Contacts between the two chains:
Residue I52 in chain A is in contact with residue F15 in chain B (closest heavy-atom distance 4.5 Å).
Residue I100 in chain A is in contact with residue I9 in chain B (closest heavy-atom distance 4.1 Å).
Residue G101 in chain A contacts residue R8 in chain B (closest heavy-atom distance 3.9 Å).
Residue R99 in chain A interacts with residue I9 in chain B (closest heavy-atom distance 2.9 Å).
Residue L57 in chain A contacts residue F15 in chain B (closest heavy-atom distance 4.6 Å).
Residue G101 in chain A interacts with residue I9 in chain B (closest heavy-atom distance 3.9 Å).
Residue I52 in chain A interacts with residue I9 in chain B (closest heavy-atom distance 3.6 Å).
Residue N59 in chain A contacts residue Q13 in chain B (closest heavy-atom distance 2.9 Å).
Residue G101 in chain A interacts with residue I7 in chain B (closest heavy-atom distance 3.7 Å).
Residue I31 in chain A is in contact with residue I9 in chain B (closest heavy-atom distance 3.8 Å).
Residue G33 in chain A is in contact with residue I9 in chain B (closest heavy-atom distance 4.0 Å).
Residue I31 in chain A interacts with residue F15 in chain B (closest heavy-atom distance 3.6 Å).
Residue A55 in chain A interacts with residue F15 in chain B (closest heavy-atom distance 4.0 Å).
Residue Y32 in chain A contacts residue I9 in chain B (closest heavy-atom distance 4.0 Å).
Residue L57 in chain A contacts residue Q13 in chain B (closest heavy-atom distance 4.3 Å).
Residue I52 in chain A contacts residue Q13 in chain B (closest heavy-atom distance 3.5 Å).
Residue I100 in chain A contacts residue I7 in chain B (closest heavy-atom distance 3.9 Å).
Residue I31 in chain A is in contact with residue I7 in chain B (closest heavy-atom distance 3.5 Å).
Residue R99 in chain A interacts with residue R8 in chain B (closest heavy-atom distance 4.5 Å).
Residue R102 in chain A is in contact with residue R8 in chain B (closest heavy-atom distance 4.5 Å).

Sequence of chain A:
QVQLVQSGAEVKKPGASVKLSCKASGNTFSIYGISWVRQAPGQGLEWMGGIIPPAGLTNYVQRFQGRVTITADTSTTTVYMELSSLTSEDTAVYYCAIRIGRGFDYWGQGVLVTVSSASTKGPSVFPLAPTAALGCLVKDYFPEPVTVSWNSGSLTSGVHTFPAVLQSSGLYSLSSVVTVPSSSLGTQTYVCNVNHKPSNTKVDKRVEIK

Sequence of chain B:
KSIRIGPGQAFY

The following describes two proteins that form a bound complex.